Sequence of protein 1:
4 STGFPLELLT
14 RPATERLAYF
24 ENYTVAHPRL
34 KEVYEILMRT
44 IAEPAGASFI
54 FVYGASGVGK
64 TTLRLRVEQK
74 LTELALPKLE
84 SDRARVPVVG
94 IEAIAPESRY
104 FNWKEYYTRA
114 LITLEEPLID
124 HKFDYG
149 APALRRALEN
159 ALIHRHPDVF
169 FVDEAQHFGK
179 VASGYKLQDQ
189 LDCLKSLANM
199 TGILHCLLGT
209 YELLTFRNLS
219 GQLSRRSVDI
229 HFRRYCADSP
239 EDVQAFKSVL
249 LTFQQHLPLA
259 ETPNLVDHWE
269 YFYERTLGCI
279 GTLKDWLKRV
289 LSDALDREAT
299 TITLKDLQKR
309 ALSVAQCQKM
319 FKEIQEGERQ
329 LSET

Interface contacts:
Residue L343 in protein 2 is in contact with residue F319 in protein 1 (closest heavy-atom distance 3.6 Å).
Residue L343 in protein 2 interacts with residue L275 in protein 1 (closest heavy-atom distance 3.6 Å).
Residue L217 in protein 2 contacts residue K317 in protein 1 (closest heavy-atom distance 3.1 Å).
Residue T43 in protein 2 is in contact with residue R308 in protein 1 (closest heavy-atom distance 3.3 Å).
Residue Q220 in protein 2 interacts with residue S59 in protein 1 (closest heavy-atom distance 3.2 Å).
Residue N216 in protein 2 interacts with residue K317 in protein 1 (closest heavy-atom distance 2.5 Å).
Residue A48 in protein 2 contacts residue D283 in protein 1 (closest heavy-atom distance 3.1 Å).
Residue D190 in protein 2 contacts residue A98 in protein 1 (closest heavy-atom distance 3.4 Å).
Residue R42 in protein 2 is in contact with residue K307 in protein 1 (closest heavy-atom distance 3.6 Å).
Residue E46 in protein 2 contacts residue R308 in protein 1 (closest heavy-atom distance 2.8 Å).
Residue R224 in protein 2 is in contact with residue E172 in protein 1 (closest heavy-atom distance 3.7 Å).
Residue D190 in protein 2 contacts residue K178 in protein 1 (closest heavy-atom distance 2.8 Å).
Residue R154 in protein 2 is in contact with residue R112 in protein 1 (closest heavy-atom distance 3.0 Å).
Residue E46 in protein 2 contacts residue R287 in protein 1 (closest heavy-atom distance 3.2 Å).
Residue L345 in protein 2 contacts residue E268 in protein 1 (closest heavy-atom distance 3.2 Å).
Residue R42 in protein 2 interacts with residue D291 in protein 1 (closest heavy-atom distance 3.3 Å).
Residue A342 in protein 2 interacts with residue F319 in protein 1 (closest heavy-atom distance 3.3 Å).
Residue R154 in protein 2 is in contact with residue I115 in protein 1 (closest heavy-atom distance 3.6 Å).
Residue D227 in protein 2 contacts residue Q314 in protein 1 (closest heavy-atom distance 3.0 Å).
Residue S222 in protein 2 is in contact with residue Q314 in protein 1 (closest heavy-atom distance 2.4 Å).
Residue N216 in protein 2 contacts residue A313 in protein 1 (closest heavy-atom distance 3.2 Å).
Residue R223 in protein 2 interacts with residue G60 in protein 1 (closest heavy-atom distance 3.2 Å).
Residue L339 in protein 2 contacts residue C315 in protein 1 (closest heavy-atom distance 3.7 Å).
Residue C191 in protein 2 contacts residue A98 in protein 1 (closest heavy-atom distance 3.6 Å).
Residue D335 in protein 2 interacts with residue V312 in protein 1 (closest heavy-atom distance 3.4 Å).
Residue R340 in protein 2 contacts residue E268 in protein 1 (closest heavy-atom distance 3.0 Å).
Residue E331 in protein 2 interacts with residue V312 in protein 1 (closest heavy-atom distance 3.3 Å).
Residue S218 in protein 2 contacts residue K317 in protein 1 (closest heavy-atom distance 3.3 Å).
Residue N197 in protein 2 contacts residue E95 in protein 1 (closest heavy-atom distance 3.4 Å).
Residue K193 in protein 2 contacts residue H175 in protein 1 (closest heavy-atom distance 3.1 Å).
Residue R154 in protein 2 is in contact with residue E108 in protein 1 (closest heavy-atom distance 2.4 Å).
Residue D227 in protein 2 interacts with residue S311 in protein 1 (closest heavy-atom distance 2.7 Å).
Residue C191 in protein 2 interacts with residue E100 in protein 1 (closest heavy-atom distance 3.6 Å).
Residue G219 in protein 2 is in contact with residue E321 in protein 1 (closest heavy-atom distance 3.7 Å).
Residue L339 in protein 2 contacts residue Q316 in protein 1 (closest heavy-atom distance 3.7 Å).
Residue P47 in protein 2 is in contact with residue R287 in protein 1 (closest heavy-atom distance 3.5 Å).
Residue P150 in protein 2 contacts residue E100 in protein 1 (closest heavy-atom distance 3.1 Å).
Residue S181 in protein 2 is in contact with residue R102 in protein 1 (closest heavy-atom distance 3.5 Å).
Residue R223 in protein 2 contacts residue S59 in protein 1 (closest heavy-atom distance 3.2 Å).
Residue A48 in protein 2 interacts with residue R287 in protein 1 (closest heavy-atom distance 3.5 Å).
Residue A48 in protein 2 contacts residue K286 in protein 1 (closest heavy-atom distance 3.6 Å).
Residue L345 in protein 2 interacts with residue E272 in protein 1 (closest heavy-atom distance 3.6 Å).
Residue R223 in protein 2 is in contact with residue T280 in protein 1 (closest heavy-atom distance 2.8 Å).
Residue A149 in protein 2 is in contact with residue E100 in protein 1 (closest heavy-atom distance 3.2 Å).
Residue D187 in protein 2 is in contact with residue S101 in protein 1 (closest heavy-atom distance 3.6 Å).
Residue D187 in protein 2 interacts with residue P99 in protein 1 (closest heavy-atom distance 2.8 Å).
Residue R340 in protein 2 is in contact with residue E272 in protein 1 (closest heavy-atom distance 3.4 Å).
Residue R223 in protein 2 interacts with residue D283 in protein 1 (closest heavy-atom distance 3.5 Å).
Residue R223 in protein 2 is in contact with residue G279 in protein 1 (closest heavy-atom distance 3.4 Å).
Residue R153 in protein 2 interacts with residue I97 in protein 1 (closest heavy-atom distance 3.3 Å).
Residue M198 in protein 2 interacts with residue E95 in protein 1 (closest heavy-atom distance 3.2 Å).
Residue N338 in protein 2 interacts with residue Q316 in protein 1 (closest heavy-atom distance 3.7 Å).
Residue R154 in protein 2 interacts with residue T111 in protein 1 (closest heavy-atom distance 3.6 Å).
Residue R131 in protein 2 interacts with residue D123 in protein 1 (closest heavy-atom distance 3.0 Å).
Residue P150 in protein 2 interacts with residue E108 in protein 1 (closest heavy-atom distance 3.5 Å).
Residue D335 in protein 2 contacts residue Q316 in protein 1 (closest heavy-atom distance 3.2 Å).
Residue R42 in protein 2 contacts residue R308 in protein 1 (closest heavy-atom distance 2.9 Å).
Residue S225 in protein 2 contacts residue Q314 in protein 1 (closest heavy-atom distance 2.5 Å).
Residue E46 in protein 2 contacts residue S290 in protein 1 (closest heavy-atom distance 3.2 Å).
Residue N216 in protein 2 is in contact with residue Q314 in protein 1 (closest heavy-atom distance 3.1 Å).

Sequence of protein 2:
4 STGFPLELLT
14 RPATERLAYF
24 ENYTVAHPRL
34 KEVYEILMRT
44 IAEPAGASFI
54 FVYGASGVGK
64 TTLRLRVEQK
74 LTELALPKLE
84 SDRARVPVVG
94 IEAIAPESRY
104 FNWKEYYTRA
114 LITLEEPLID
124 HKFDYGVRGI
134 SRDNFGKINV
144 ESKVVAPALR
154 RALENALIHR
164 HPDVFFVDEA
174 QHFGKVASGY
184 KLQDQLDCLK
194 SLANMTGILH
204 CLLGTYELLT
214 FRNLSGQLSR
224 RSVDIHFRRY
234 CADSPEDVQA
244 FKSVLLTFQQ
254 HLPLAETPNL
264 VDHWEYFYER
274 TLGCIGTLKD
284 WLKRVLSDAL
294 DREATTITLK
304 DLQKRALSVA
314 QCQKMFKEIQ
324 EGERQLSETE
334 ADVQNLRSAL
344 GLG

This data describes a binding interaction between two proteins.